The following describes two proteins that form a bound complex.

Sequence of protein 1:
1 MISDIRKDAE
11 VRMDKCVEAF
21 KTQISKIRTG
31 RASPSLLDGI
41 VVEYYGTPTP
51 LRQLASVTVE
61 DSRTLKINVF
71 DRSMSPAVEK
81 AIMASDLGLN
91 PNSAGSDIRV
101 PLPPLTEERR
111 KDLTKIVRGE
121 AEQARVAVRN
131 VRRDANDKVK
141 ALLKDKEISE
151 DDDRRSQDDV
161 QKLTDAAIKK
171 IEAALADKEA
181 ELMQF

Sequence of protein 2:
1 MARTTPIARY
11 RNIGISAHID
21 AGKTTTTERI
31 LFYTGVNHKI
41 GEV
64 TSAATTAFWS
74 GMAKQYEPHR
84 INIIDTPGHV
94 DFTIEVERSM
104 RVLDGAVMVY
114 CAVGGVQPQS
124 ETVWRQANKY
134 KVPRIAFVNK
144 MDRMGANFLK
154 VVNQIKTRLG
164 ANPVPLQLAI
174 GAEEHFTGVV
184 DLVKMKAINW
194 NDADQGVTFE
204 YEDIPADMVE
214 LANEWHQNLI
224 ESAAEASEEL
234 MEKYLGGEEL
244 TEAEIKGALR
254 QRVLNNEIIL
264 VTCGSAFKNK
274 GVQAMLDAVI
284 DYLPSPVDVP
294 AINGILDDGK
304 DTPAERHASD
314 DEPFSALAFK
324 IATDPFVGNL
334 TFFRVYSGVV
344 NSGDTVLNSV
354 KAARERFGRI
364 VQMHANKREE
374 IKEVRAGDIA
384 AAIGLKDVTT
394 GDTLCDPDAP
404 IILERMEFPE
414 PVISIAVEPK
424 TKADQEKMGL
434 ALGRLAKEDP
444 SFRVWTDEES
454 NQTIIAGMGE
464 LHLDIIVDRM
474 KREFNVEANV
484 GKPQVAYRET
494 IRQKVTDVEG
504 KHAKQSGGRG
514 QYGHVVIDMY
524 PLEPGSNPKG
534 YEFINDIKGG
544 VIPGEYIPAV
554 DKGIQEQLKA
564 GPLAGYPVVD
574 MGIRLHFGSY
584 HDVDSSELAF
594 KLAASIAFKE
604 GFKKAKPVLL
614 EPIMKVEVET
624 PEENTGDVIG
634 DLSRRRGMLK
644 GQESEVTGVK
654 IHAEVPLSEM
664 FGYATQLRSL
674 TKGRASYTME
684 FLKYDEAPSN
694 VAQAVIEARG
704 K

Interface contacts:
Residue E451 in protein 2 interacts with residue S62 in protein 1 (closest heavy-atom distance 4.7 Å).